These two protein chains interact to form a complex.

Sequence of protein 2:
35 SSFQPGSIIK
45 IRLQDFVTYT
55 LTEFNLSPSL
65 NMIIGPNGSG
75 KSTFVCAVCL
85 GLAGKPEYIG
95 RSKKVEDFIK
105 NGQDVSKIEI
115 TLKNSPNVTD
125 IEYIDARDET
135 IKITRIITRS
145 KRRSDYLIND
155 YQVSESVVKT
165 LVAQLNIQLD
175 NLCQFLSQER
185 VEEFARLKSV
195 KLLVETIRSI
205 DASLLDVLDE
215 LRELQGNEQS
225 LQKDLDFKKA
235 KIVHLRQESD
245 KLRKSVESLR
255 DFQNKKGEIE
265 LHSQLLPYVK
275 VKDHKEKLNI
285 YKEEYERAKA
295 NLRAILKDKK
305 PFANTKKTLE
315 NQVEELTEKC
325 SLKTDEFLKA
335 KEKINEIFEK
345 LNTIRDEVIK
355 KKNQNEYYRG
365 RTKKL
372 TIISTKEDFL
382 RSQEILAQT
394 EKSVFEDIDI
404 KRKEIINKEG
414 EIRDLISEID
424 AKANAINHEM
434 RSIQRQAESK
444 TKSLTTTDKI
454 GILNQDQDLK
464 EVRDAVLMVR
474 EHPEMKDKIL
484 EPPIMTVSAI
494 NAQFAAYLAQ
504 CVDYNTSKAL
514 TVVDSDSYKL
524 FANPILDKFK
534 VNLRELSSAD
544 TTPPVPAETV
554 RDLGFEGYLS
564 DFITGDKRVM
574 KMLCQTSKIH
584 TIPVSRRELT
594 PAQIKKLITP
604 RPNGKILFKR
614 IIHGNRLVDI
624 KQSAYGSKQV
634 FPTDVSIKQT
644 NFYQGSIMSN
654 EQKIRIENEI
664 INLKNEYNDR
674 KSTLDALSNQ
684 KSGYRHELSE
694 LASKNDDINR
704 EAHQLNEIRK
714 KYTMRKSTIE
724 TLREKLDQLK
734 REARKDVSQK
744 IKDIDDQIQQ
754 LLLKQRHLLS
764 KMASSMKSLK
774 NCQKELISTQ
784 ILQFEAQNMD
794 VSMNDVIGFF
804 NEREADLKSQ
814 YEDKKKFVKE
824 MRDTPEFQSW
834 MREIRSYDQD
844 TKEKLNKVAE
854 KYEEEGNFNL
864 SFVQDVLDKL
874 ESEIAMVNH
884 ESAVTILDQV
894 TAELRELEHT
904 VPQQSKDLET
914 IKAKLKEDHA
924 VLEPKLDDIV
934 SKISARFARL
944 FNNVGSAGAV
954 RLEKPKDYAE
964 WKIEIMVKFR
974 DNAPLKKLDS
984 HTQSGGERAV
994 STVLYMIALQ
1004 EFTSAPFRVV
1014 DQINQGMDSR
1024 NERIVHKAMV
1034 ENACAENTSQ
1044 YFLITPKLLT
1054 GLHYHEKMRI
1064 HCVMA

Contacts between the two chains:
Residue K1050 in protein 2 interacts with residue F326 in protein 1 (closest heavy-atom distance 4.7 Å).
Residue R1062 in protein 2 interacts with residue I379 in protein 1 (closest heavy-atom distance 4.0 Å).
Residue Y1057 in protein 2 interacts with residue F318 in protein 1 (closest heavy-atom distance 3.6 Å).
Residue R1062 in protein 2 contacts residue F380 in protein 1 (closest heavy-atom distance 4.1 Å).
Residue F58 in protein 2 interacts with residue Q375 in protein 1 (closest heavy-atom distance 3.2 Å).
Residue T56 in protein 2 interacts with residue H374 in protein 1 (closest heavy-atom distance 3.3 Å).
Residue E1059 in protein 2 interacts with residue P385 in protein 1 (closest heavy-atom distance 3.2 Å).
Residue H1058 in protein 2 is in contact with residue D383 in protein 1 (closest heavy-atom distance 3.3 Å).
Residue Y53 in protein 2 contacts residue Q375 in protein 1 (closest heavy-atom distance 3.0 Å).
Residue T56 in protein 2 is in contact with residue Q375 in protein 1 (closest heavy-atom distance 3.3 Å).
Residue G72 in protein 2 is in contact with residue Q368 in protein 1 (closest heavy-atom distance 4.0 Å).
Residue R1062 in protein 2 is in contact with residue Q381 in protein 1 (closest heavy-atom distance 2.6 Å).
Residue P1049 in protein 2 contacts residue F330 in protein 1 (closest heavy-atom distance 3.8 Å).
Residue E1059 in protein 2 is in contact with residue D383 in protein 1 (closest heavy-atom distance 3.5 Å).
Residue S73 in protein 2 contacts residue R371 in protein 1 (closest heavy-atom distance 4.2 Å).
Residue N59 in protein 2 is in contact with residue H377 in protein 1 (closest heavy-atom distance 3.1 Å).
Residue E57 in protein 2 interacts with residue H374 in protein 1 (closest heavy-atom distance 3.7 Å).
Residue M1061 in protein 2 interacts with residue D383 in protein 1 (closest heavy-atom distance 4.6 Å).
Residue E57 in protein 2 is in contact with residue H377 in protein 1 (closest heavy-atom distance 3.2 Å).
Residue C1065 in protein 2 is in contact with residue H377 in protein 1 (closest heavy-atom distance 4.7 Å).
Residue F58 in protein 2 is in contact with residue H377 in protein 1 (closest heavy-atom distance 3.1 Å).
Residue T54 in protein 2 is in contact with residue A372 in protein 1 (closest heavy-atom distance 3.9 Å).
Residue V1066 in protein 2 is in contact with residue F330 in protein 1 (closest heavy-atom distance 4.5 Å).
Residue E57 in protein 2 is in contact with residue Q375 in protein 1 (closest heavy-atom distance 2.8 Å).
Residue E1059 in protein 2 is in contact with residue Q381 in protein 1 (closest heavy-atom distance 4.1 Å).
Residue C1065 in protein 2 interacts with residue S329 in protein 1 (closest heavy-atom distance 4.4 Å).
Residue K1050 in protein 2 is in contact with residue T285 in protein 1 (closest heavy-atom distance 4.7 Å).
Residue I68 in protein 2 is in contact with residue F326 in protein 1 (closest heavy-atom distance 3.4 Å).
Residue K1060 in protein 2 interacts with residue Q381 in protein 1 (closest heavy-atom distance 4.7 Å).
Residue M1061 in protein 2 contacts residue Q381 in protein 1 (closest heavy-atom distance 3.7 Å).
Residue L55 in protein 2 contacts residue Q375 in protein 1 (closest heavy-atom distance 4.1 Å).
Residue N59 in protein 2 is in contact with residue I379 in protein 1 (closest heavy-atom distance 3.1 Å).
Residue Y53 in protein 2 is in contact with residue R371 in protein 1 (closest heavy-atom distance 3.0 Å).
Residue G69 in protein 2 is in contact with residue F330 in protein 1 (closest heavy-atom distance 3.6 Å).
Residue M1067 in protein 2 contacts residue S329 in protein 1 (closest heavy-atom distance 3.2 Å).
Residue P70 in protein 2 contacts residue F330 in protein 1 (closest heavy-atom distance 4.0 Å).
Residue L55 in protein 2 is in contact with residue A372 in protein 1 (closest heavy-atom distance 3.6 Å).
Residue T1053 in protein 2 contacts residue E323 in protein 1 (closest heavy-atom distance 4.5 Å).
Residue N59 in protein 2 is in contact with residue I378 in protein 1 (closest heavy-atom distance 4.7 Å).
Residue Y1057 in protein 2 interacts with residue M382 in protein 1 (closest heavy-atom distance 4.8 Å).
Residue Y53 in protein 2 interacts with residue A372 in protein 1 (closest heavy-atom distance 3.7 Å).
Residue S63 in protein 2 interacts with residue Q381 in protein 1 (closest heavy-atom distance 3.3 Å).
Residue L1051 in protein 2 contacts residue T285 in protein 1 (closest heavy-atom distance 4.9 Å).
Residue L55 in protein 2 is in contact with residue A373 in protein 1 (closest heavy-atom distance 3.5 Å).
Residue I1063 in protein 2 is in contact with residue F380 in protein 1 (closest heavy-atom distance 4.6 Å).
Residue L60 in protein 2 interacts with residue I379 in protein 1 (closest heavy-atom distance 4.0 Å).
Residue L55 in protein 2 is in contact with residue H374 in protein 1 (closest heavy-atom distance 3.1 Å).
Residue A1068 in protein 2 contacts residue R371 in protein 1 (closest heavy-atom distance 4.4 Å).
Residue M1067 in protein 2 interacts with residue F330 in protein 1 (closest heavy-atom distance 3.6 Å).
Residue T52 in protein 2 interacts with residue A372 in protein 1 (closest heavy-atom distance 3.2 Å).
Residue T56 in protein 2 is in contact with residue A373 in protein 1 (closest heavy-atom distance 4.5 Å).
Residue H1064 in protein 2 is in contact with residue I379 in protein 1 (closest heavy-atom distance 3.3 Å).
Residue L1051 in protein 2 is in contact with residue F326 in protein 1 (closest heavy-atom distance 3.4 Å).
Residue K1050 in protein 2 contacts residue F330 in protein 1 (closest heavy-atom distance 4.7 Å).
Residue Y53 in protein 2 is in contact with residue A373 in protein 1 (closest heavy-atom distance 4.4 Å).
Residue G72 in protein 2 is in contact with residue R371 in protein 1 (closest heavy-atom distance 4.1 Å).
Residue Y1057 in protein 2 interacts with residue I322 in protein 1 (closest heavy-atom distance 4.1 Å).
Residue I1063 in protein 2 contacts residue M382 in protein 1 (closest heavy-atom distance 4.5 Å).
Residue E57 in protein 2 interacts with residue N376 in protein 1 (closest heavy-atom distance 4.2 Å).
Residue I68 in protein 2 is in contact with residue F330 in protein 1 (closest heavy-atom distance 3.4 Å).

Sequence of protein 1:
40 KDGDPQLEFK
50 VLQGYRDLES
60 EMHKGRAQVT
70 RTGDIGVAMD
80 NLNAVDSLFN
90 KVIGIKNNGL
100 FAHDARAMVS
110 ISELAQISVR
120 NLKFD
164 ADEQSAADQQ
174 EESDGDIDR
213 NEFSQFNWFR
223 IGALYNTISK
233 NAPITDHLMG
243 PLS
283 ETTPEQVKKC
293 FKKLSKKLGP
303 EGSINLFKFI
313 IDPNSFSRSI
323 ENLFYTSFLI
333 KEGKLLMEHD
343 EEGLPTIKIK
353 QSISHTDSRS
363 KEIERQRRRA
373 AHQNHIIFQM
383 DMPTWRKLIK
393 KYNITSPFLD